Residue-level contacts at the interface:
Residue L86 in the second protein contacts residue F15 in the first protein (closest heavy-atom distance 3.2 Å).
Residue L90 in the second protein interacts with residue L12 in the first protein (closest heavy-atom distance 3.6 Å).
Residue Y37 in the second protein interacts with residue L25 in the first protein (closest heavy-atom distance 3.6 Å).
Residue F10 in the second protein contacts residue Q11 in the first protein (closest heavy-atom distance 3.3 Å).
Residue E59 in the second protein is in contact with residue G1 in the first protein (closest heavy-atom distance 2.7 Å).
Residue V62 in the second protein is in contact with residue M4 in the first protein (closest heavy-atom distance 3.6 Å).
Residue A61 in the second protein contacts residue L13 in the first protein (closest heavy-atom distance 3.5 Å).
Residue K3 in the second protein interacts with residue E26 in the first protein (closest heavy-atom distance 3.1 Å).
Residue F31 in the second protein interacts with residue L37 in the first protein (closest heavy-atom distance 3.5 Å).
Residue Y14 in the second protein is in contact with residue L24 in the first protein (closest heavy-atom distance 3.5 Å).
Residue L65 in the second protein is in contact with residue L13 in the first protein (closest heavy-atom distance 3.7 Å).
Residue K30 in the second protein interacts with residue L24 in the first protein (closest heavy-atom distance 3.2 Å).
Residue K58 in the second protein is in contact with residue L13 in the first protein (closest heavy-atom distance 3.2 Å).
Residue C83 in the second protein contacts residue L12 in the first protein (closest heavy-atom distance 3.6 Å).
Residue L86 in the second protein contacts residue L12 in the first protein (closest heavy-atom distance 3.8 Å).
Residue Y37 in the second protein is in contact with residue G20 in the first protein (closest heavy-atom distance 3.5 Å).
Residue E59 in the second protein contacts residue P2 in the first protein (closest heavy-atom distance 3.1 Å).
Residue K6 in the second protein is in contact with residue D21 in the first protein (closest heavy-atom distance 2.7 Å).
Residue F10 in the second protein interacts with residue E18 in the first protein (closest heavy-atom distance 3.4 Å).
Residue E59 in the second protein contacts residue H3 in the first protein (closest heavy-atom distance 2.7 Å).
Residue K3 in the second protein is in contact with residue G23 in the first protein (closest heavy-atom distance 2.7 Å).
Residue A34 in the second protein contacts residue Y27 in the first protein (closest heavy-atom distance 3.5 Å).
Residue T28 in the second protein contacts residue L37 in the first protein (closest heavy-atom distance 3.8 Å).
Residue F82 in the second protein interacts with residue F15 in the first protein (closest heavy-atom distance 3.9 Å).
Residue T4 in the second protein interacts with residue V22 in the first protein (closest heavy-atom distance 3.5 Å).
Residue K30 in the second protein interacts with residue E26 in the first protein (closest heavy-atom distance 2.8 Å).
Residue F31 in the second protein is in contact with residue L29 in the first protein (closest heavy-atom distance 3.8 Å).
Residue R69 in the second protein interacts with residue N9 in the first protein (closest heavy-atom distance 3.0 Å).
Residue K6 in the second protein interacts with residue E18 in the first protein (closest heavy-atom distance 2.7 Å).
Residue L24 in the second protein contacts residue L19 in the first protein (closest heavy-atom distance 3.6 Å).
Residue L90 in the second protein interacts with residue Q11 in the first protein (closest heavy-atom distance 3.3 Å).
Residue R69 in the second protein interacts with residue E8 in the first protein (closest heavy-atom distance 2.7 Å).
Residue V62 in the second protein contacts residue L13 in the first protein (closest heavy-atom distance 3.7 Å).
Residue Y37 in the second protein contacts residue R17 in the first protein (closest heavy-atom distance 3.3 Å).
Residue Y37 in the second protein contacts residue D21 in the first protein (closest heavy-atom distance 3.8 Å).
Residue F31 in the second protein interacts with residue F38 in the first protein (closest heavy-atom distance 3.3 Å).
Residue L5 in the second protein contacts residue F15 in the first protein (closest heavy-atom distance 3.6 Å).
Residue L40 in the second protein is in contact with residue R17 in the first protein (closest heavy-atom distance 3.7 Å).
Residue K94 in the second protein interacts with residue Q11 in the first protein (closest heavy-atom distance 2.7 Å).
Residue N27 in the second protein contacts residue L29 in the first protein (closest heavy-atom distance 3.6 Å).
Residue H32 in the second protein is in contact with residue L37 in the first protein (closest heavy-atom distance 3.8 Å).
Residue V62 in the second protein interacts with residue N9 in the first protein (closest heavy-atom distance 3.7 Å).
Residue K58 in the second protein contacts residue D14 in the first protein (closest heavy-atom distance 3.1 Å).
Residue L5 in the second protein contacts residue L19 in the first protein (closest heavy-atom distance 3.5 Å).
Residue D55 in the second protein interacts with residue H3 in the first protein (closest heavy-atom distance 2.7 Å).
Residue F31 in the second protein interacts with residue Y27 in the first protein (closest heavy-atom distance 3.7 Å).
Residue K30 in the second protein contacts residue Y27 in the first protein (closest heavy-atom distance 3.4 Å).
Residue K3 in the second protein contacts residue L24 in the first protein (closest heavy-atom distance 3.5 Å).
Residue L5 in the second protein contacts residue E18 in the first protein (closest heavy-atom distance 3.5 Å).
Residue L33 in the second protein interacts with residue L25 in the first protein (closest heavy-atom distance 3.6 Å).
Residue F10 in the second protein contacts residue F15 in the first protein (closest heavy-atom distance 3.5 Å).
Residue T7 in the second protein is in contact with residue E18 in the first protein (closest heavy-atom distance 2.6 Å).
Residue L87 in the second protein contacts residue E8 in the first protein (closest heavy-atom distance 3.5 Å).
Residue L33 in the second protein is in contact with residue I16 in the first protein (closest heavy-atom distance 3.4 Å).
Residue K3 in the second protein interacts with residue V22 in the first protein (closest heavy-atom distance 3.3 Å).
Residue A34 in the second protein contacts residue L25 in the first protein (closest heavy-atom distance 3.6 Å).
Residue N27 in the second protein interacts with residue E33 in the first protein (closest heavy-atom distance 2.8 Å).
Residue K30 in the second protein contacts residue L25 in the first protein (closest heavy-atom distance 3.2 Å).
Residue N27 in the second protein contacts residue E28 in the first protein (closest heavy-atom distance 3.4 Å).
Residue N2 in the second protein contacts residue L24 in the first protein (closest heavy-atom distance 3.6 Å).

Sequence of the first protein:
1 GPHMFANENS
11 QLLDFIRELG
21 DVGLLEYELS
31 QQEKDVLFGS

This data describes a binding interaction between two proteins.

Sequence of the second protein:
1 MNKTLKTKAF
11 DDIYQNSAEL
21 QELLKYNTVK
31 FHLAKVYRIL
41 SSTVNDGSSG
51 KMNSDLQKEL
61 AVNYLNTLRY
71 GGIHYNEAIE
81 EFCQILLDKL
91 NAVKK